Sequence of chain A:
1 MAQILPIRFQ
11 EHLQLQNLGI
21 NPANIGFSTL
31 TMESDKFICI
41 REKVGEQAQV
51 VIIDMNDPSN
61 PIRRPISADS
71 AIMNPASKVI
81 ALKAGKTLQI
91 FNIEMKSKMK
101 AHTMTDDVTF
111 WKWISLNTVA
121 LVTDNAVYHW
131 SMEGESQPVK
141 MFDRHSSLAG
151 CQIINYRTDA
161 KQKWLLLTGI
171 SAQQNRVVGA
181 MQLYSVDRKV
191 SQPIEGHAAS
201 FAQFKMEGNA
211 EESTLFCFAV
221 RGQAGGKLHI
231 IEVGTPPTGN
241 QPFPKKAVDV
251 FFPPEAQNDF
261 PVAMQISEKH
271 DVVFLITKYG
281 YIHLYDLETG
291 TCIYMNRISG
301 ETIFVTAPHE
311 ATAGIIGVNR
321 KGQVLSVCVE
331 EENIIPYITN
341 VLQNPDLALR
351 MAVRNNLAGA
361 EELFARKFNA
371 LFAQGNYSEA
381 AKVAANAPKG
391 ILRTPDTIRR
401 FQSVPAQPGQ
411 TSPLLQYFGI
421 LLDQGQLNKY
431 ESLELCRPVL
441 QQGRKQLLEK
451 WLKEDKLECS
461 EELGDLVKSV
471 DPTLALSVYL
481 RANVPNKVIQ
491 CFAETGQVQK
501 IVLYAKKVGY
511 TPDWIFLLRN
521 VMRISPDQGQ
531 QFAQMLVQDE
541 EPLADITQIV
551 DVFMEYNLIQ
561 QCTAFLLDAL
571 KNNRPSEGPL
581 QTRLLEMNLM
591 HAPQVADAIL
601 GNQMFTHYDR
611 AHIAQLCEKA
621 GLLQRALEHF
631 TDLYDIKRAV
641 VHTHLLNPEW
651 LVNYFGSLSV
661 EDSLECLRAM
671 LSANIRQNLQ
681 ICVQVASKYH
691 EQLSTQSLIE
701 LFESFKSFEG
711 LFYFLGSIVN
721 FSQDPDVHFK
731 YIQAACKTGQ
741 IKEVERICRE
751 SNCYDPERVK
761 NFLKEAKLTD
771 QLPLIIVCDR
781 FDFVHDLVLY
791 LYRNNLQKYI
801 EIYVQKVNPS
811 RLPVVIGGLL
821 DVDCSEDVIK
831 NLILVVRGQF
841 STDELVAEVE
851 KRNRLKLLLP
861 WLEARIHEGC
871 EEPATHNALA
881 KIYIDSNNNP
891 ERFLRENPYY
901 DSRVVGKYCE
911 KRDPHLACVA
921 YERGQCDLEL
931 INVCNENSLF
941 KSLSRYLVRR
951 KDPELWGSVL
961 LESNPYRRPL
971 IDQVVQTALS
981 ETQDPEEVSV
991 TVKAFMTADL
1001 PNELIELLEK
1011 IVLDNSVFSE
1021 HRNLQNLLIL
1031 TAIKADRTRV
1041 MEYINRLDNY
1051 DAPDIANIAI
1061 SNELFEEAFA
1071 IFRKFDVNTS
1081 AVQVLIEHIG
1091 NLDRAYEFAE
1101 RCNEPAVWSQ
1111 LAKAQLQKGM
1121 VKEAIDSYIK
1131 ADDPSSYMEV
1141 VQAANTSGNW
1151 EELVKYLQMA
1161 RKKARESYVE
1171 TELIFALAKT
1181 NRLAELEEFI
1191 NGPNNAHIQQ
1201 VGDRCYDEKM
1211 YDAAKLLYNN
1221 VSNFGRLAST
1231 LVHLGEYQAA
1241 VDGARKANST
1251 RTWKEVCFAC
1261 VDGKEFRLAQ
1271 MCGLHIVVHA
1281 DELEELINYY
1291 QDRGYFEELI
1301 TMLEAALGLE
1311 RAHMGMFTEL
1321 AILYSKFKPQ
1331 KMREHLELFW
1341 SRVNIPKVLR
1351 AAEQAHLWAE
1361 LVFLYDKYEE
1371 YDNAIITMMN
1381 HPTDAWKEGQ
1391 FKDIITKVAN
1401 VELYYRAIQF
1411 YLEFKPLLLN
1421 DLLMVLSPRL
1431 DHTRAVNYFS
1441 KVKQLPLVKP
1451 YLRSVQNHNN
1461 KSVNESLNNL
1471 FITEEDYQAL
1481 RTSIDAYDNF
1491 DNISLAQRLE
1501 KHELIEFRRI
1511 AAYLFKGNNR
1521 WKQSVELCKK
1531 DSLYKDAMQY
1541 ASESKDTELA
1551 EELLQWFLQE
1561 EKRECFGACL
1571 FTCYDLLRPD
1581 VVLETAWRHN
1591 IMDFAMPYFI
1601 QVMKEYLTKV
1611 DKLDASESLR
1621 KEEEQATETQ

Interface contacts:
Residue L1504 in chain A interacts with residue N61 in chain B (closest heavy-atom distance 4.6 Å).

Sequence of chain B:
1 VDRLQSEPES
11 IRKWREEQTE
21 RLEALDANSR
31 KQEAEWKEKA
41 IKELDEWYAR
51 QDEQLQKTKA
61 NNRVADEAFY

These two protein chains interact to form a complex.